Sequence of the first protein:
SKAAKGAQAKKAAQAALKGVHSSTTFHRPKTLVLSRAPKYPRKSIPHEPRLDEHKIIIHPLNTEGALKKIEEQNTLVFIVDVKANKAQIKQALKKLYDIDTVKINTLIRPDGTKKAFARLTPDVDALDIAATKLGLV

Contacts between the two chains:
Residue F51 in the second protein contacts residue A23 in the first protein (closest heavy-atom distance 3.8 Å).
Residue R53 in the second protein interacts with residue G30 in the first protein (closest heavy-atom distance 4.4 Å).
Residue F51 in the second protein is in contact with residue V31 in the first protein (closest heavy-atom distance 4.4 Å).
Residue R53 in the second protein interacts with residue A26 in the first protein (closest heavy-atom distance 3.4 Å).
Residue I50 in the second protein interacts with residue V31 in the first protein (closest heavy-atom distance 4.1 Å).
Residue R53 in the second protein interacts with residue A27 in the first protein (closest heavy-atom distance 3.8 Å).
Residue F51 in the second protein contacts residue A27 in the first protein (closest heavy-atom distance 3.9 Å).
Residue F51 in the second protein interacts with residue A26 in the first protein (closest heavy-atom distance 3.8 Å).

Sequence of the second protein:
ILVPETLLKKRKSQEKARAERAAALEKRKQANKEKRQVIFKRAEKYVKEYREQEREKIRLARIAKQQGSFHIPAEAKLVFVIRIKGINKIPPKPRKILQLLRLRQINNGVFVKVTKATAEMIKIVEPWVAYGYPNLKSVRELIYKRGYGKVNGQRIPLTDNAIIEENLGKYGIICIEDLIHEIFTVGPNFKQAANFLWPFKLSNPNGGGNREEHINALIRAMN

This data describes a binding interaction between two proteins.